Sequence of protein 1:
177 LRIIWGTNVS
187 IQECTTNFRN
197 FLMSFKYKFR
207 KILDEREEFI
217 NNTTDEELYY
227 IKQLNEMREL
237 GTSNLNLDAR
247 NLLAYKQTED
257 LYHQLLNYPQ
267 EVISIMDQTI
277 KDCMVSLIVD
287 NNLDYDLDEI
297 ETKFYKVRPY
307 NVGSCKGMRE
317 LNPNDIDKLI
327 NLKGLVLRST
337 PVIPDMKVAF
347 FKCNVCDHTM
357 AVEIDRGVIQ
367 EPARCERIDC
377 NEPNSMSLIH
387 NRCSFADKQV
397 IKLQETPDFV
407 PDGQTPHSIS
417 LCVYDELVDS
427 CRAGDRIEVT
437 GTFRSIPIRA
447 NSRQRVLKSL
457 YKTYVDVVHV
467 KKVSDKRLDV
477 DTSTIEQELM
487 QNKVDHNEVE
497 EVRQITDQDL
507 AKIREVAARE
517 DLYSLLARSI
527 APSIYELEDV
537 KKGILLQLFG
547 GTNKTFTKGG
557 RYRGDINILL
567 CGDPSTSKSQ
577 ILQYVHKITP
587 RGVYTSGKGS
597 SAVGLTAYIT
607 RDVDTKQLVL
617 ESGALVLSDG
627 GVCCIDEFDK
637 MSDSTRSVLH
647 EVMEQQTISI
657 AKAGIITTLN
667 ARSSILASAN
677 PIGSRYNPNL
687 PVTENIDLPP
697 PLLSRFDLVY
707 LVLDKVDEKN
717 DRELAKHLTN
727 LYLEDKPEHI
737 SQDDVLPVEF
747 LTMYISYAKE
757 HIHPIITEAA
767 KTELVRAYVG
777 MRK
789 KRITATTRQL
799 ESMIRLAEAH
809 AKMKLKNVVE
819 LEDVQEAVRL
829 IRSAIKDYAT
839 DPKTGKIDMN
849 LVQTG

Residue-level contacts at the interface:
Residue L293 in protein 1 is in contact with residue R275 in protein 2 (closest heavy-atom distance 4.6 Å).
Residue E297 in protein 1 contacts residue R272 in protein 2 (closest heavy-atom distance 3.7 Å).
Residue E297 in protein 1 is in contact with residue R275 in protein 2 (closest heavy-atom distance 3.9 Å).
Residue V281 in protein 1 interacts with residue R275 in protein 2 (closest heavy-atom distance 3.9 Å).
Residue D292 in protein 1 is in contact with residue Q230 in protein 2 (closest heavy-atom distance 4.2 Å).
Residue D292 in protein 1 is in contact with residue R272 in protein 2 (closest heavy-atom distance 4.6 Å).
Residue D294 in protein 1 interacts with residue R272 in protein 2 (closest heavy-atom distance 3.2 Å).
Residue L293 in protein 1 interacts with residue R272 in protein 2 (closest heavy-atom distance 3.8 Å).
Residue V285 in protein 1 is in contact with residue R275 in protein 2 (closest heavy-atom distance 3.9 Å).
Residue T298 in protein 1 interacts with residue T270 in protein 2 (closest heavy-atom distance 3.9 Å).
Residue D294 in protein 1 interacts with residue Q230 in protein 2 (closest heavy-atom distance 2.9 Å).

Sequence of protein 2:
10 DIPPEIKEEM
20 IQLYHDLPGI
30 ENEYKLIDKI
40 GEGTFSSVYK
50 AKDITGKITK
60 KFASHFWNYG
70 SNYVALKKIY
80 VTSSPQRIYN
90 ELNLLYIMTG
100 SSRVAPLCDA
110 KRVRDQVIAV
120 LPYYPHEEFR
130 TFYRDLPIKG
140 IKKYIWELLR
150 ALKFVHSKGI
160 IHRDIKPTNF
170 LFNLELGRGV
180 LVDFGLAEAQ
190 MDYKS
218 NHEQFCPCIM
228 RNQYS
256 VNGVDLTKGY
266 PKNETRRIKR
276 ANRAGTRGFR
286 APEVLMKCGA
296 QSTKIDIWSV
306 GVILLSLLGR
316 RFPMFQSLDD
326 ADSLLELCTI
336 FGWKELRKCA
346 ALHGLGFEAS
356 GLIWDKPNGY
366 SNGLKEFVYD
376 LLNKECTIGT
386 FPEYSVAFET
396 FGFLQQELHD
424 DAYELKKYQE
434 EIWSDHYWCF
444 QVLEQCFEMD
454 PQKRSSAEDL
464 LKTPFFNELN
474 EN

The following describes two proteins that form a bound complex.